Sequence of protein 1:
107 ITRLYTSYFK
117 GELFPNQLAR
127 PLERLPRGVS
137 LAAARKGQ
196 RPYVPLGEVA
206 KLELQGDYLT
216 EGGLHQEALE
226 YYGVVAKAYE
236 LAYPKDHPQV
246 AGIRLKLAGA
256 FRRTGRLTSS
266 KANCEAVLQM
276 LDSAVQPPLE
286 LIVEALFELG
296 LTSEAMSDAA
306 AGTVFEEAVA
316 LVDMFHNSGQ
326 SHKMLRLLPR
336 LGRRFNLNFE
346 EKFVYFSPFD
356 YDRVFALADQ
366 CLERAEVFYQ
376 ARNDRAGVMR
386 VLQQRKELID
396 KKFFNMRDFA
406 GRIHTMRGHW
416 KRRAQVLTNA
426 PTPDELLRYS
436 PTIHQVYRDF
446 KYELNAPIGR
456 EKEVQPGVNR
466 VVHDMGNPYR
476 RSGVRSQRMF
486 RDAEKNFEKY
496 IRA

These two protein chains interact to form a complex.

Contacts between the two chains:
Residue R109 in protein 1 contacts residue M17 in protein 2 (closest heavy-atom distance 4.2 Å).
Residue T108 in protein 1 is in contact with residue M17 in protein 2 (closest heavy-atom distance 5.0 Å).
Residue R109 in protein 1 contacts residue Y16 in protein 2 (closest heavy-atom distance 3.5 Å).
Residue S113 in protein 1 contacts residue R19 in protein 2 (closest heavy-atom distance 4.9 Å).
Residue Y111 in protein 1 contacts residue Y16 in protein 2 (closest heavy-atom distance 3.3 Å).
Residue I107 in protein 1 is in contact with residue R28 in protein 2 (closest heavy-atom distance 3.6 Å).
Residue I107 in protein 1 contacts residue M17 in protein 2 (closest heavy-atom distance 3.3 Å).
Residue I107 in protein 1 contacts residue A30 in protein 2 (closest heavy-atom distance 4.4 Å).
Residue T112 in protein 1 interacts with residue Y16 in protein 2 (closest heavy-atom distance 4.1 Å).
Residue I107 in protein 1 interacts with residue K29 in protein 2 (closest heavy-atom distance 4.6 Å).
Residue T108 in protein 1 interacts with residue Y32 in protein 2 (closest heavy-atom distance 3.5 Å).
Residue F115 in protein 1 contacts residue Y16 in protein 2 (closest heavy-atom distance 4.7 Å).
Residue L110 in protein 1 contacts residue Y16 in protein 2 (closest heavy-atom distance 3.5 Å).
Residue Y114 in protein 1 interacts with residue R19 in protein 2 (closest heavy-atom distance 4.8 Å).
Residue I107 in protein 1 contacts residue Y32 in protein 2 (closest heavy-atom distance 4.3 Å).

Sequence of protein 2:
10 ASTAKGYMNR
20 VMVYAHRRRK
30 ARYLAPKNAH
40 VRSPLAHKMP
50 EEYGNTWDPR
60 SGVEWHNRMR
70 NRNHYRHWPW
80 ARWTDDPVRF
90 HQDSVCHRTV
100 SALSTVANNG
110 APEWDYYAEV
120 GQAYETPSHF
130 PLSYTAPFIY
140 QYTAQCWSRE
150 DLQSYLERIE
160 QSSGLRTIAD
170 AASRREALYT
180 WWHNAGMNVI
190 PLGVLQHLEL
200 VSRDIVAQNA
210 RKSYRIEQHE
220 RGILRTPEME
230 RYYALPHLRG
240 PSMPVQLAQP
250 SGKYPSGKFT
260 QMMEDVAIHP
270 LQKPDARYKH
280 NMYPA